Residue-level contacts at the interface:
Residue R38 in the second protein interacts with residue M22 in the first protein (closest heavy-atom distance 3.9 Å).
Residue V56 in the second protein interacts with residue V25 in the first protein (closest heavy-atom distance 3.6 Å).
Residue P31 in the second protein contacts residue E10 in the first protein (closest heavy-atom distance 3.4 Å).
Residue S32 in the second protein contacts residue E10 in the first protein (closest heavy-atom distance 3.5 Å).
Residue S32 in the second protein contacts residue N9 in the first protein (closest heavy-atom distance 4.0 Å).
Residue Q3 in the second protein contacts residue T33 in the first protein (closest heavy-atom distance 2.9 Å).
Residue S16 in the second protein interacts with residue V13 in the first protein (closest heavy-atom distance 3.4 Å).
Residue Q15 in the second protein interacts with residue N9 in the first protein (closest heavy-atom distance 3.4 Å).
Residue S16 in the second protein contacts residue N9 in the first protein (closest heavy-atom distance 4.2 Å).
Residue L30 in the second protein contacts residue D7 in the first protein (closest heavy-atom distance 3.7 Å).
Residue I10 in the second protein interacts with residue L31 in the first protein (closest heavy-atom distance 4.3 Å).
Residue P31 in the second protein contacts residue E6 in the first protein (closest heavy-atom distance 4.4 Å).
Residue Q59 in the second protein is in contact with residue I29 in the first protein (closest heavy-atom distance 2.9 Å).
Residue H42 in the second protein interacts with residue M22 in the first protein (closest heavy-atom distance 4.4 Å).
Residue I10 in the second protein is in contact with residue I29 in the first protein (closest heavy-atom distance 4.1 Å).
Residue S29 in the second protein is in contact with residue A4 in the first protein (closest heavy-atom distance 3.5 Å).
Residue R38 in the second protein interacts with residue D19 in the first protein (closest heavy-atom distance 2.9 Å).
Residue Q34 in the second protein interacts with residue D19 in the first protein (closest heavy-atom distance 4.5 Å).
Residue C13 in the second protein is in contact with residue V13 in the first protein (closest heavy-atom distance 3.9 Å).
Residue R12 in the second protein contacts residue N9 in the first protein (closest heavy-atom distance 2.9 Å).
Residue K35 in the second protein contacts residue S14 in the first protein (closest heavy-atom distance 3.0 Å).
Residue Q59 in the second protein interacts with residue E27 in the first protein (closest heavy-atom distance 3.3 Å).
Residue S32 in the second protein is in contact with residue D7 in the first protein (closest heavy-atom distance 3.5 Å).
Residue C65 in the second protein is in contact with residue L31 in the first protein (closest heavy-atom distance 4.4 Å).
Residue K69 in the second protein interacts with residue F34 in the first protein (closest heavy-atom distance 3.6 Å).
Residue V56 in the second protein interacts with residue M22 in the first protein (closest heavy-atom distance 3.6 Å).
Residue Y66 in the second protein is in contact with residue L31 in the first protein (closest heavy-atom distance 3.9 Å).
Residue A62 in the second protein is in contact with residue L31 in the first protein (closest heavy-atom distance 3.6 Å).
Residue S9 in the second protein interacts with residue Q15 in the first protein (closest heavy-atom distance 3.5 Å).
Residue I10 in the second protein is in contact with residue T33 in the first protein (closest heavy-atom distance 3.6 Å).
Residue Q3 in the second protein contacts residue F34 in the first protein (closest heavy-atom distance 3.8 Å).
Residue Q59 in the second protein interacts with residue G28 in the first protein (closest heavy-atom distance 3.4 Å).
Residue S9 in the second protein contacts residue A12 in the first protein (closest heavy-atom distance 3.5 Å).
Residue L63 in the second protein interacts with residue I16 in the first protein (closest heavy-atom distance 4.0 Å).
Residue L63 in the second protein interacts with residue I29 in the first protein (closest heavy-atom distance 3.6 Å).
Residue V56 in the second protein is in contact with residue A24 in the first protein (closest heavy-atom distance 3.6 Å).
Residue R12 in the second protein contacts residue A12 in the first protein (closest heavy-atom distance 3.4 Å).
Residue K35 in the second protein is in contact with residue P18 in the first protein (closest heavy-atom distance 4.1 Å).
Residue K35 in the second protein contacts residue D19 in the first protein (closest heavy-atom distance 3.8 Å).
Residue Q59 in the second protein is in contact with residue A24 in the first protein (closest heavy-atom distance 3.5 Å).
Residue K35 in the second protein interacts with residue V13 in the first protein (closest heavy-atom distance 3.6 Å).
Residue C13 in the second protein contacts residue F17 in the first protein (closest heavy-atom distance 3.8 Å).
Residue S32 in the second protein contacts residue V13 in the first protein (closest heavy-atom distance 4.3 Å).
Residue R7 in the second protein interacts with residue P35 in the first protein (closest heavy-atom distance 3.6 Å).
Residue P55 in the second protein interacts with residue A24 in the first protein (closest heavy-atom distance 3.7 Å).
Residue R6 in the second protein is in contact with residue T33 in the first protein (closest heavy-atom distance 3.5 Å).
Residue R6 in the second protein contacts residue D30 in the first protein (closest heavy-atom distance 2.9 Å).
Residue C13 in the second protein is in contact with residue I16 in the first protein (closest heavy-atom distance 3.8 Å).
Residue L30 in the second protein contacts residue A4 in the first protein (closest heavy-atom distance 3.7 Å).
Residue K35 in the second protein contacts residue F17 in the first protein (closest heavy-atom distance 3.5 Å).
Residue V39 in the second protein is in contact with residue A24 in the first protein (closest heavy-atom distance 4.3 Å).
Residue C13 in the second protein interacts with residue A12 in the first protein (closest heavy-atom distance 4.2 Å).
Residue R7 in the second protein interacts with residue T33 in the first protein (closest heavy-atom distance 4.0 Å).
Residue P31 in the second protein is in contact with residue A4 in the first protein (closest heavy-atom distance 4.2 Å).
Residue V39 in the second protein interacts with residue F17 in the first protein (closest heavy-atom distance 3.6 Å).
Residue P55 in the second protein is in contact with residue V25 in the first protein (closest heavy-atom distance 3.3 Å).
Residue M36 in the second protein interacts with residue F17 in the first protein (closest heavy-atom distance 3.7 Å).
Residue K35 in the second protein is in contact with residue E10 in the first protein (closest heavy-atom distance 3.4 Å).
Residue V39 in the second protein is in contact with residue M22 in the first protein (closest heavy-atom distance 3.8 Å).
Residue Y66 in the second protein is in contact with residue F34 in the first protein (closest heavy-atom distance 3.8 Å).

The following describes two proteins that form a bound complex.

Sequence of the first protein:
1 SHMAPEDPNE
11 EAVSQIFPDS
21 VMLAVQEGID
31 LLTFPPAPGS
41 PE

Sequence of the second protein:
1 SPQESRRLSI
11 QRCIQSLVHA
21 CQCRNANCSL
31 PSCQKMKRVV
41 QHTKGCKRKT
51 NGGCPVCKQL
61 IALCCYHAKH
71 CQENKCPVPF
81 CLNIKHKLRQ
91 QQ